This data describes a binding interaction between two proteins.

Sequence of the second protein:
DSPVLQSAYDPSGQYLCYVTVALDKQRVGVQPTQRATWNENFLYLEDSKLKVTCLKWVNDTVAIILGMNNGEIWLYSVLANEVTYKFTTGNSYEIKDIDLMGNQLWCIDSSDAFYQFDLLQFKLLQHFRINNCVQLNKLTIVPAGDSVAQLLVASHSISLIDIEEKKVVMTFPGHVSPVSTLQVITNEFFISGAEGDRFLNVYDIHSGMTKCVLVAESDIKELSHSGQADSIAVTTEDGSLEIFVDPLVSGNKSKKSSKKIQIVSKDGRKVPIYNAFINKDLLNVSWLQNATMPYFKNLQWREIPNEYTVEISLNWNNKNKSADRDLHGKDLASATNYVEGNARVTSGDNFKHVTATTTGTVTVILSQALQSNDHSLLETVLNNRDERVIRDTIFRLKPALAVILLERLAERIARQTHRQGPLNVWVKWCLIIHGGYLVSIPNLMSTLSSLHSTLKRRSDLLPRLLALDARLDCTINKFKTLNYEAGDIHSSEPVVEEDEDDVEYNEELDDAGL

Sequence of the first protein:
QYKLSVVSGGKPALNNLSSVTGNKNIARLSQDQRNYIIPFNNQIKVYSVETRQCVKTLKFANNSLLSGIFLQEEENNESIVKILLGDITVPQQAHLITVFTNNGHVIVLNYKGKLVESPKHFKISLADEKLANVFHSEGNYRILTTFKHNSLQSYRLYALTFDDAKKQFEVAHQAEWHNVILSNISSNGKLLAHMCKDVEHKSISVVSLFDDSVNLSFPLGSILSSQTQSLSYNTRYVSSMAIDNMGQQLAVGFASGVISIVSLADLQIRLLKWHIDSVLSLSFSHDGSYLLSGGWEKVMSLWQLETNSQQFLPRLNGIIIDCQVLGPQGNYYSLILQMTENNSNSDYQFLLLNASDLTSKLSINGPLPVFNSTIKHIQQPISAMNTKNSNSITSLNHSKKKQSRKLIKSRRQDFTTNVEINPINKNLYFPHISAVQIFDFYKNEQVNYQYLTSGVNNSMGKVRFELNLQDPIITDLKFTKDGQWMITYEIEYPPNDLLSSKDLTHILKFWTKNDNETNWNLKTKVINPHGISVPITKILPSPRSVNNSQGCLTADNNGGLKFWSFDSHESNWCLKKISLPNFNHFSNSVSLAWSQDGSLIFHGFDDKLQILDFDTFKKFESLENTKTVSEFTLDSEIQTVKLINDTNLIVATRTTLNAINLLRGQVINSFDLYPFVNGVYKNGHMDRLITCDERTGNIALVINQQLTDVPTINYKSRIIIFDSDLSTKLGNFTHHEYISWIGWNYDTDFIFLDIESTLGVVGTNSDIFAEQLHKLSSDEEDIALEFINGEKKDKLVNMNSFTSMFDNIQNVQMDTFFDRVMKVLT

Residue-level contacts at the interface:
Residue K544 in the first protein interacts with residue A361 in the second protein (closest heavy-atom distance 3.3 Å).
Residue R60 in the first protein is in contact with residue A341 in the second protein (closest heavy-atom distance 3.3 Å).
Residue Y472 in the first protein contacts residue A353 in the second protein (closest heavy-atom distance 3.6 Å).
Residue Y472 in the first protein interacts with residue Y356 in the second protein (closest heavy-atom distance 3.4 Å).
Residue L543 in the first protein is in contact with residue A361 in the second protein (closest heavy-atom distance 3.7 Å).
Residue L596 in the first protein contacts residue N368 in the second protein (closest heavy-atom distance 3.6 Å).
Residue Y470 in the first protein contacts residue T354 in the second protein (closest heavy-atom distance 3.2 Å).
Residue S830 in the first protein interacts with residue N47 in the second protein (closest heavy-atom distance 3.3 Å).
Residue F822 in the first protein contacts residue L91 in the second protein (closest heavy-atom distance 3.6 Å).
Residue Q471 in the first protein contacts residue T354 in the second protein (closest heavy-atom distance 3.9 Å).
Residue I599 in the first protein is in contact with residue M520 in the second protein (closest heavy-atom distance 3.7 Å).
Residue L596 in the first protein is in contact with residue H371 in the second protein (closest heavy-atom distance 3.4 Å).
Residue I548 in the first protein contacts residue S365 in the second protein (closest heavy-atom distance 3.3 Å).
Residue R60 in the first protein contacts residue D342 in the second protein (closest heavy-atom distance 3.5 Å).
Residue N479 in the first protein interacts with residue N355 in the second protein (closest heavy-atom distance 3.7 Å).
Residue K546 in the first protein contacts residue T364 in the second protein (closest heavy-atom distance 3.2 Å).
Residue K546 in the first protein contacts residue V363 in the second protein (closest heavy-atom distance 3.3 Å).
Residue Q825 in the first protein is in contact with residue L91 in the second protein (closest heavy-atom distance 3.7 Å).
Residue N818 in the first protein contacts residue D72 in the second protein (closest heavy-atom distance 3.6 Å).
Residue I548 in the first protein is in contact with residue G366 in the second protein (closest heavy-atom distance 3.6 Å).
Residue D524 in the first protein contacts residue R539 in the second protein (closest heavy-atom distance 2.5 Å).
Residue T474 in the first protein is in contact with residue Y356 in the second protein (closest heavy-atom distance 3.2 Å).
Residue L596 in the first protein interacts with residue F369 in the second protein (closest heavy-atom distance 3.6 Å).
Residue C595 in the first protein interacts with residue H371 in the second protein (closest heavy-atom distance 3.6 Å).
Residue N549 in the first protein is in contact with residue G366 in the second protein (closest heavy-atom distance 3.1 Å).
Residue S830 in the first protein interacts with residue W46 in the second protein (closest heavy-atom distance 3.8 Å).
Residue S381 in the first protein contacts residue A351 in the second protein (closest heavy-atom distance 3.2 Å).
Residue N338 in the first protein is in contact with residue A351 in the second protein (closest heavy-atom distance 3.3 Å).
Residue T380 in the first protein contacts residue R343 in the second protein (closest heavy-atom distance 3.4 Å).
Residue S381 in the first protein is in contact with residue D349 in the second protein (closest heavy-atom distance 2.6 Å).
Residue W532 in the first protein interacts with residue Y356 in the second protein (closest heavy-atom distance 3.9 Å).
Residue I553 in the first protein is in contact with residue R532 in the second protein (closest heavy-atom distance 3.9 Å).
Residue K597 in the first protein is in contact with residue V372 in the second protein (closest heavy-atom distance 3.3 Å).
Residue S384 in the first protein is in contact with residue A351 in the second protein (closest heavy-atom distance 3.7 Å).
Residue T380 in the first protein contacts residue D349 in the second protein (closest heavy-atom distance 3.5 Å).
Residue Y472 in the first protein is in contact with residue T354 in the second protein (closest heavy-atom distance 3.2 Å).
Residue T545 in the first protein contacts residue R362 in the second protein (closest heavy-atom distance 2.4 Å).
Residue L520 in the first protein interacts with residue R546 in the second protein (closest heavy-atom distance 3.4 Å).
Residue E58 in the first protein is in contact with residue A341 in the second protein (closest heavy-atom distance 3.6 Å).
Residue K530 in the first protein interacts with residue Y356 in the second protein (closest heavy-atom distance 3.7 Å).
Residue K583 in the first protein is in contact with residue G366 in the second protein (closest heavy-atom distance 2.4 Å).
Residue V547 in the first protein contacts residue T364 in the second protein (closest heavy-atom distance 3.3 Å).
Residue L826 in the first protein contacts residue L91 in the second protein (closest heavy-atom distance 3.6 Å).
Residue L520 in the first protein contacts residue A542 in the second protein (closest heavy-atom distance 3.7 Å).
Residue K546 in the first protein interacts with residue R362 in the second protein (closest heavy-atom distance 3.1 Å).
Residue V547 in the first protein is in contact with residue S365 in the second protein (closest heavy-atom distance 4.0 Å).
Residue N593 in the first protein is in contact with residue R362 in the second protein (closest heavy-atom distance 3.1 Å).
Residue R60 in the first protein is in contact with residue L350 in the second protein (closest heavy-atom distance 3.5 Å).
Residue L829 in the first protein interacts with residue N49 in the second protein (closest heavy-atom distance 3.8 Å).
Residue E591 in the first protein contacts residue H371 in the second protein (closest heavy-atom distance 3.7 Å).
Residue I548 in the first protein interacts with residue T364 in the second protein (closest heavy-atom distance 2.9 Å).
Residue L473 in the first protein is in contact with residue Y356 in the second protein (closest heavy-atom distance 3.5 Å).
Residue K546 in the first protein interacts with residue E358 in the second protein (closest heavy-atom distance 3.7 Å).
Residue A823 in the first protein interacts with residue Y16 in the second protein (closest heavy-atom distance 3.3 Å).
Residue K597 in the first protein interacts with residue H371 in the second protein (closest heavy-atom distance 2.9 Å).
Residue K382 in the first protein interacts with residue D342 in the second protein (closest heavy-atom distance 2.5 Å).
Residue K544 in the first protein interacts with residue R362 in the second protein (closest heavy-atom distance 3.3 Å).
Residue S475 in the first protein is in contact with residue Y356 in the second protein (closest heavy-atom distance 3.5 Å).
Residue N469 in the first protein interacts with residue T354 in the second protein (closest heavy-atom distance 3.9 Å).
Residue I553 in the first protein interacts with residue D535 in the second protein (closest heavy-atom distance 3.2 Å).